Sequence of protein 2:
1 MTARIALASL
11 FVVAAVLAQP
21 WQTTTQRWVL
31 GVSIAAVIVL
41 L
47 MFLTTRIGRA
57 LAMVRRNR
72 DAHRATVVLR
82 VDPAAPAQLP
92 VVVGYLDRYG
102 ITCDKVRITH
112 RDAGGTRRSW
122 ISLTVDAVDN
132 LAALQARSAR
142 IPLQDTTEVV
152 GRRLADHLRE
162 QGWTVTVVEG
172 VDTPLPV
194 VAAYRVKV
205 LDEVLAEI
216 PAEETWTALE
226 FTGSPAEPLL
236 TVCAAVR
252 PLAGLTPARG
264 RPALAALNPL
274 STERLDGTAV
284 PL

This data describes a binding interaction between two proteins.

Contacts between the two chains:
Residue A13 in protein 1 contacts residue Y100 in protein 2 (closest heavy-atom distance 3.5 Å).
Residue A318 in protein 1 is in contact with residue R141 in protein 2 (closest heavy-atom distance 4.6 Å).
Residue A456 in protein 1 interacts with residue T2 in protein 2 (closest heavy-atom distance 3.5 Å).
Residue A456 in protein 1 interacts with residue A6 in protein 2 (closest heavy-atom distance 4.2 Å).
Residue R11 in protein 1 contacts residue Y96 in protein 2 (closest heavy-atom distance 4.7 Å).
Residue R11 in protein 1 contacts residue R99 in protein 2 (closest heavy-atom distance 4.0 Å).
Residue L320 in protein 1 interacts with residue V129 in protein 2 (closest heavy-atom distance 4.4 Å).
Residue F469 in protein 1 is in contact with residue V13 in protein 2 (closest heavy-atom distance 3.3 Å).
Residue D90 in protein 1 is in contact with residue R99 in protein 2 (closest heavy-atom distance 4.5 Å).
Residue R11 in protein 1 is in contact with residue Y100 in protein 2 (closest heavy-atom distance 4.0 Å).
Residue E26 in protein 1 interacts with residue R154 in protein 2 (closest heavy-atom distance 4.1 Å).
Residue L320 in protein 1 interacts with residue L132 in protein 2 (closest heavy-atom distance 4.5 Å).
Residue F469 in protein 1 interacts with residue A14 in protein 2 (closest heavy-atom distance 3.5 Å).
Residue P321 in protein 1 interacts with residue Q136 in protein 2 (closest heavy-atom distance 3.4 Å).
Residue L317 in protein 1 is in contact with residue I142 in protein 2 (closest heavy-atom distance 3.4 Å).
Residue V324 in protein 1 contacts residue L132 in protein 2 (closest heavy-atom distance 4.7 Å).
Residue T25 in protein 1 interacts with residue R154 in protein 2 (closest heavy-atom distance 4.3 Å).
Residue G91 in protein 1 interacts with residue Y100 in protein 2 (closest heavy-atom distance 3.2 Å).
Residue A463 in protein 1 is in contact with residue L10 in protein 2 (closest heavy-atom distance 4.9 Å).
Residue L24 in protein 1 is in contact with residue R138 in protein 2 (closest heavy-atom distance 4.2 Å).
Residue L24 in protein 1 is in contact with residue R154 in protein 2 (closest heavy-atom distance 4.2 Å).
Residue A456 in protein 1 interacts with residue S9 in protein 2 (closest heavy-atom distance 4.9 Å).
Residue V324 in protein 1 is in contact with residue V129 in protein 2 (closest heavy-atom distance 4.8 Å).
Residue L320 in protein 1 interacts with residue H74 in protein 2 (closest heavy-atom distance 4.6 Å).
Residue P321 in protein 1 is in contact with residue L132 in protein 2 (closest heavy-atom distance 3.9 Å).
Residue L317 in protein 1 contacts residue A73 in protein 2 (closest heavy-atom distance 3.9 Å).
Residue A318 in protein 1 interacts with residue A140 in protein 2 (closest heavy-atom distance 4.5 Å).
Residue L320 in protein 1 is in contact with residue A128 in protein 2 (closest heavy-atom distance 3.9 Å).
Residue A318 in protein 1 is in contact with residue I142 in protein 2 (closest heavy-atom distance 4.5 Å).
Residue R323 in protein 1 is in contact with residue H74 in protein 2 (closest heavy-atom distance 3.4 Å).
Residue R11 in protein 1 is in contact with residue H158 in protein 2 (closest heavy-atom distance 4.4 Å).
Residue E26 in protein 1 is in contact with residue Y100 in protein 2 (closest heavy-atom distance 4.2 Å).
Residue G91 in protein 1 contacts residue R99 in protein 2 (closest heavy-atom distance 3.6 Å).
Residue V12 in protein 1 interacts with residue Y100 in protein 2 (closest heavy-atom distance 4.6 Å).
Residue A456 in protein 1 interacts with residue I5 in protein 2 (closest heavy-atom distance 4.6 Å).
Residue P460 in protein 1 contacts residue V13 in protein 2 (closest heavy-atom distance 5.0 Å).
Residue L317 in protein 1 interacts with residue A128 in protein 2 (closest heavy-atom distance 4.7 Å).
Residue P321 in protein 1 interacts with residue I142 in protein 2 (closest heavy-atom distance 4.9 Å).
Residue I459 in protein 1 interacts with residue A6 in protein 2 (closest heavy-atom distance 4.4 Å).
Residue F469 in protein 1 interacts with residue L17 in protein 2 (closest heavy-atom distance 3.5 Å).
Residue T452 in protein 1 contacts residue T2 in protein 2 (closest heavy-atom distance 3.9 Å).
Residue L93 in protein 1 is in contact with residue Y100 in protein 2 (closest heavy-atom distance 4.9 Å).

Sequence of protein 1:
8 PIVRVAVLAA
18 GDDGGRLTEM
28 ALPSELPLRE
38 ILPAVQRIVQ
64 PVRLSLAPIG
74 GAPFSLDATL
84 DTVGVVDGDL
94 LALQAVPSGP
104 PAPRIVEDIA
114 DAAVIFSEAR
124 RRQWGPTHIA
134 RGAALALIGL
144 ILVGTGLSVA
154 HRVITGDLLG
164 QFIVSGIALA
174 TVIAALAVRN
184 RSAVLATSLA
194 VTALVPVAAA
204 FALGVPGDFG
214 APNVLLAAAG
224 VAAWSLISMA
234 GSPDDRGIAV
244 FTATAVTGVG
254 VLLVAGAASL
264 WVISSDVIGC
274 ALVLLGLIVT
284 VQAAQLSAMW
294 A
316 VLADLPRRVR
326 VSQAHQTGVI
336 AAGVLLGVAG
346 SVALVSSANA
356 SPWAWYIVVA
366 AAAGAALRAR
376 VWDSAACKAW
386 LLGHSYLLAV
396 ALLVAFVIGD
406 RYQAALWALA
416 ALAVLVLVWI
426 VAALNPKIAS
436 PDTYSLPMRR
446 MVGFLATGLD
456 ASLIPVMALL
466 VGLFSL